Sequence of chain A:
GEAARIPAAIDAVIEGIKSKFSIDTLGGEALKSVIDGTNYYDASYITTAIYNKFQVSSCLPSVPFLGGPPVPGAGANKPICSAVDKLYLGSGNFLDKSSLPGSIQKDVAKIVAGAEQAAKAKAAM

This data describes a binding interaction between two proteins.

Residue-level contacts at the interface:
Residue Q46 in chain B is in contact with residue L106 in chain A (closest heavy-atom distance 3.6 Å).
Residue L82 in chain B interacts with residue C92 in chain A (closest heavy-atom distance 3.5 Å).
Residue Q51 in chain B contacts residue S102 in chain A (closest heavy-atom distance 3.0 Å).
Residue L82 in chain B contacts residue D96 in chain A (closest heavy-atom distance 4.1 Å).
Residue L47 in chain B contacts residue N104 in chain A (closest heavy-atom distance 4.0 Å).
Residue L45 in chain B contacts residue L106 in chain A (closest heavy-atom distance 4.6 Å).
Residue Y37 in chain B is in contact with residue P81 in chain A (closest heavy-atom distance 3.7 Å).
Residue G49 in chain B interacts with residue L100 in chain A (closest heavy-atom distance 3.6 Å).
Residue W86 in chain B interacts with residue P83 in chain A (closest heavy-atom distance 3.9 Å).
Residue L82 in chain B interacts with residue S93 in chain A (closest heavy-atom distance 3.7 Å).
Residue G49 in chain B interacts with residue N104 in chain A (closest heavy-atom distance 3.3 Å).
Residue A48 in chain B interacts with residue F105 in chain A (closest heavy-atom distance 3.5 Å).
Residue A48 in chain B contacts residue L100 in chain A (closest heavy-atom distance 3.7 Å).
Residue G49 in chain B interacts with residue G101 in chain A (closest heavy-atom distance 3.4 Å).
Residue R42 in chain B contacts residue V74 in chain A (closest heavy-atom distance 3.3 Å).
Residue L47 in chain B interacts with residue L100 in chain A (closest heavy-atom distance 3.2 Å).
Residue W86 in chain B contacts residue P81 in chain A (closest heavy-atom distance 3.6 Å).
Residue W86 in chain B contacts residue V82 in chain A (closest heavy-atom distance 3.7 Å).
Residue L47 in chain B interacts with residue P72 in chain A (closest heavy-atom distance 4.2 Å).
Residue S83 in chain B interacts with residue A87 in chain A (closest heavy-atom distance 3.8 Å).
Residue F44 in chain B is in contact with residue P72 in chain A (closest heavy-atom distance 3.7 Å).
Residue F44 in chain B contacts residue D107 in chain A (closest heavy-atom distance 3.7 Å).
Residue Y77 in chain B is in contact with residue P81 in chain A (closest heavy-atom distance 3.6 Å).
Residue S83 in chain B contacts residue N88 in chain A (closest heavy-atom distance 2.9 Å).
Residue R42 in chain B is in contact with residue F76 in chain A (closest heavy-atom distance 3.5 Å).
Residue R33 in chain B is in contact with residue L100 in chain A (closest heavy-atom distance 3.5 Å).
Residue A50 in chain B is in contact with residue S102 in chain A (closest heavy-atom distance 3.8 Å).
Residue A50 in chain B interacts with residue G103 in chain A (closest heavy-atom distance 4.8 Å).
Residue S84 in chain B interacts with residue P83 in chain A (closest heavy-atom distance 3.5 Å).
Residue G49 in chain B is in contact with residue G103 in chain A (closest heavy-atom distance 2.9 Å).
Residue E85 in chain B contacts residue V82 in chain A (closest heavy-atom distance 4.1 Å).
Residue L82 in chain B interacts with residue C70 in chain A (closest heavy-atom distance 3.9 Å).
Residue A48 in chain B is in contact with residue N104 in chain A (closest heavy-atom distance 3.5 Å).
Residue Y37 in chain B is in contact with residue S73 in chain A (closest heavy-atom distance 4.2 Å).
Residue R42 in chain B interacts with residue P75 in chain A (closest heavy-atom distance 3.9 Å).
Residue A50 in chain B is in contact with residue G101 in chain A (closest heavy-atom distance 4.7 Å).
Residue R33 in chain B is in contact with residue D96 in chain A (closest heavy-atom distance 2.7 Å).
Residue T62 in chain B is in contact with residue F105 in chain A (closest heavy-atom distance 4.5 Å).
Residue G49 in chain B is in contact with residue S102 in chain A (closest heavy-atom distance 3.3 Å).
Residue W86 in chain B contacts residue P72 in chain A (closest heavy-atom distance 3.8 Å).
Residue D43 in chain B is in contact with residue K108 in chain A (closest heavy-atom distance 3.5 Å).
Residue L47 in chain B contacts residue F105 in chain A (closest heavy-atom distance 3.3 Å).
Residue F61 in chain B interacts with residue F105 in chain A (closest heavy-atom distance 3.9 Å).
Residue E85 in chain B is in contact with residue P83 in chain A (closest heavy-atom distance 3.5 Å).
Residue L82 in chain B interacts with residue A87 in chain A (closest heavy-atom distance 3.4 Å).
Residue E85 in chain B interacts with residue P81 in chain A (closest heavy-atom distance 4.6 Å).
Residue L82 in chain B interacts with residue P83 in chain A (closest heavy-atom distance 3.8 Å).
Residue E41 in chain B contacts residue V74 in chain A (closest heavy-atom distance 4.8 Å).
Residue L47 in chain B contacts residue L106 in chain A (closest heavy-atom distance 2.8 Å).
Residue F44 in chain B interacts with residue L106 in chain A (closest heavy-atom distance 3.6 Å).
Residue L45 in chain B is in contact with residue D107 in chain A (closest heavy-atom distance 3.5 Å).
Residue Y37 in chain B interacts with residue V74 in chain A (closest heavy-atom distance 3.5 Å).
Residue Y37 in chain B contacts residue P72 in chain A (closest heavy-atom distance 3.7 Å).
Residue Q46 in chain B is in contact with residue F105 in chain A (closest heavy-atom distance 3.2 Å).
Residue V35 in chain B is in contact with residue P72 in chain A (closest heavy-atom distance 4.0 Å).
Residue Q46 in chain B is in contact with residue D107 in chain A (closest heavy-atom distance 4.8 Å).
Residue N60 in chain B interacts with residue F105 in chain A (closest heavy-atom distance 3.1 Å).
Residue F44 in chain B contacts residue K108 in chain A (closest heavy-atom distance 4.1 Å).
Residue S83 in chain B contacts residue P83 in chain A (closest heavy-atom distance 3.4 Å).
Residue F44 in chain B interacts with residue L71 in chain A (closest heavy-atom distance 3.5 Å).

Sequence of chain B:
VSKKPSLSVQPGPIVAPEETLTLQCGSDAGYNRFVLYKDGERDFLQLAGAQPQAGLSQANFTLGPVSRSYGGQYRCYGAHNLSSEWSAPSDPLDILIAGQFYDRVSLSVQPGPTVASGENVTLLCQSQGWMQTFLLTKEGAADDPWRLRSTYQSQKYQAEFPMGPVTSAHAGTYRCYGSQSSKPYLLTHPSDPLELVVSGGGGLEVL